These two protein chains interact to form a complex.

Sequence of chain B:
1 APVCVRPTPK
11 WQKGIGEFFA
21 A

Contacts between the two chains:
Residue M43 in chain A interacts with residue I15 in chain B (closest heavy-atom distance 3.3 Å).
Residue R213 in chain A is in contact with residue V5 in chain B (closest heavy-atom distance 3.3 Å).
Residue A255 in chain A contacts residue I15 in chain B (closest heavy-atom distance 4.3 Å).
Residue I258 in chain A interacts with residue K13 in chain B (closest heavy-atom distance 3.8 Å).
Residue Y214 in chain A interacts with residue T8 in chain B (closest heavy-atom distance 3.4 Å).
Residue A211 in chain A contacts residue W11 in chain B (closest heavy-atom distance 3.8 Å).
Residue R152 in chain A contacts residue A1 in chain B (closest heavy-atom distance 2.9 Å).
Residue P256 in chain A interacts with residue W11 in chain B (closest heavy-atom distance 4.0 Å).
Residue L254 in chain A is in contact with residue I15 in chain B (closest heavy-atom distance 4.1 Å).
Residue A211 in chain A is in contact with residue Q12 in chain B (closest heavy-atom distance 3.5 Å).
Residue R213 in chain A is in contact with residue R6 in chain B (closest heavy-atom distance 3.2 Å).
Residue A255 in chain A interacts with residue Q12 in chain B (closest heavy-atom distance 3.1 Å).
Residue G130 in chain A contacts residue A20 in chain B (closest heavy-atom distance 2.8 Å).
Residue Y253 in chain A contacts residue F19 in chain B (closest heavy-atom distance 3.8 Å).
Residue D159 in chain A contacts residue R6 in chain B (closest heavy-atom distance 3.5 Å).
Residue I131 in chain A interacts with residue F19 in chain B (closest heavy-atom distance 3.8 Å).
Residue Q128 in chain A is in contact with residue A21 in chain B (closest heavy-atom distance 3.7 Å).
Residue S155 in chain A contacts residue R6 in chain B (closest heavy-atom distance 2.9 Å).
Residue P237 in chain A interacts with residue F19 in chain B (closest heavy-atom distance 3.5 Å).
Residue R152 in chain A contacts residue V3 in chain B (closest heavy-atom distance 3.5 Å).
Residue V236 in chain A is in contact with residue F18 in chain B (closest heavy-atom distance 4.1 Å).
Residue L129 in chain A is in contact with residue F19 in chain B (closest heavy-atom distance 3.9 Å).
Residue L129 in chain A interacts with residue A21 in chain B (closest heavy-atom distance 3.9 Å).
Residue V48 in chain A interacts with residue I15 in chain B (closest heavy-atom distance 3.4 Å).
Residue P132 in chain A interacts with residue F19 in chain B (closest heavy-atom distance 3.5 Å).
Residue I157 in chain A interacts with residue R6 in chain B (closest heavy-atom distance 4.2 Å).
Residue D159 in chain A is in contact with residue P7 in chain B (closest heavy-atom distance 3.9 Å).
Residue D235 in chain A is in contact with residue F18 in chain B (closest heavy-atom distance 3.3 Å).
Residue H156 in chain A interacts with residue C4 in chain B (closest heavy-atom distance 3.8 Å).
Residue H156 in chain A contacts residue R6 in chain B (closest heavy-atom distance 3.9 Å).
Residue G130 in chain A is in contact with residue F19 in chain B (closest heavy-atom distance 3.5 Å).
Residue N216 in chain A interacts with residue V3 in chain B (closest heavy-atom distance 3.7 Å).
Residue T209 in chain A contacts residue W11 in chain B (closest heavy-atom distance 3.7 Å).
Residue H47 in chain A interacts with residue I15 in chain B (closest heavy-atom distance 3.1 Å).
Residue V48 in chain A interacts with residue G14 in chain B (closest heavy-atom distance 4.2 Å).
Residue L50 in chain A is in contact with residue I15 in chain B (closest heavy-atom distance 4.0 Å).
Residue A255 in chain A interacts with residue K13 in chain B (closest heavy-atom distance 4.0 Å).
Residue K257 in chain A is in contact with residue W11 in chain B (closest heavy-atom distance 3.4 Å).
Residue Y253 in chain A is in contact with residue I15 in chain B (closest heavy-atom distance 3.7 Å).
Residue L129 in chain A is in contact with residue A20 in chain B (closest heavy-atom distance 3.4 Å).
Residue L50 in chain A interacts with residue F19 in chain B (closest heavy-atom distance 4.1 Å).
Residue A211 in chain A contacts residue P9 in chain B (closest heavy-atom distance 3.5 Å).
Residue F210 in chain A interacts with residue W11 in chain B (closest heavy-atom distance 3.9 Å).
Residue P237 in chain A is in contact with residue I15 in chain B (closest heavy-atom distance 3.5 Å).
Residue R213 in chain A contacts residue T8 in chain B (closest heavy-atom distance 3.5 Å).
Residue H47 in chain A is in contact with residue G14 in chain B (closest heavy-atom distance 3.3 Å).
Residue R213 in chain A is in contact with residue P7 in chain B (closest heavy-atom distance 4.0 Å).
Residue L254 in chain A contacts residue Q12 in chain B (closest heavy-atom distance 3.8 Å).
Residue S155 in chain A interacts with residue V3 in chain B (closest heavy-atom distance 4.0 Å).
Residue A255 in chain A contacts residue F18 in chain B (closest heavy-atom distance 3.4 Å).
Residue G158 in chain A is in contact with residue R6 in chain B (closest heavy-atom distance 3.3 Å).
Residue H156 in chain A contacts residue A1 in chain B (closest heavy-atom distance 3.2 Å).
Residue S155 in chain A is in contact with residue C4 in chain B (closest heavy-atom distance 3.2 Å).
Residue S49 in chain A contacts residue I15 in chain B (closest heavy-atom distance 4.0 Å).
Residue V48 in chain A contacts residue Q12 in chain B (closest heavy-atom distance 3.6 Å).
Residue P237 in chain A contacts residue F18 in chain B (closest heavy-atom distance 3.6 Å).
Residue D159 in chain A is in contact with residue P9 in chain B (closest heavy-atom distance 3.9 Å).
Residue H156 in chain A interacts with residue V3 in chain B (closest heavy-atom distance 3.9 Å).
Residue M43 in chain A interacts with residue G16 in chain B (closest heavy-atom distance 3.7 Å).
Residue H156 in chain A contacts residue P2 in chain B (closest heavy-atom distance 4.3 Å).

Sequence of chain A:
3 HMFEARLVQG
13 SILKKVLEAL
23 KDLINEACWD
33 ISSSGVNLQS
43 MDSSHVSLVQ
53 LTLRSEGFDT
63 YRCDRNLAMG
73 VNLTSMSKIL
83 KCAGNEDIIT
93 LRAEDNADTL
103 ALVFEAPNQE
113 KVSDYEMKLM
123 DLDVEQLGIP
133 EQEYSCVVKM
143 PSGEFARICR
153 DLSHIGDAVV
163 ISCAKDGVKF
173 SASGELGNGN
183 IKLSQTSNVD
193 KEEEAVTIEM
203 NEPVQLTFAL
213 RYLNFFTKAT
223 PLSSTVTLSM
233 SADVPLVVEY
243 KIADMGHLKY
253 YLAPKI